Sequence of chain A:
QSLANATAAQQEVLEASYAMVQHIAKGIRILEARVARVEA

Contacts between the two chains:
Residue I29 in chain A is in contact with residue G28 in chain B (closest heavy-atom distance 4.8 Å).
Residue T8 in chain A is in contact with residue T8 in chain B (closest heavy-atom distance 4.3 Å).
Residue T8 in chain A interacts with residue L4 in chain B (closest heavy-atom distance 3.7 Å).
Residue V36 in chain A contacts residue R35 in chain B (closest heavy-atom distance 4.0 Å).
Residue V22 in chain A interacts with residue V22 in chain B (closest heavy-atom distance 4.2 Å).
Residue Y19 in chain A is in contact with residue M21 in chain B (closest heavy-atom distance 4.5 Å).
Residue I25 in chain A is in contact with residue I25 in chain B (closest heavy-atom distance 3.8 Å).
Residue V36 in chain A interacts with residue V36 in chain B (closest heavy-atom distance 3.8 Å).
Residue L15 in chain A contacts residue V14 in chain B (closest heavy-atom distance 3.8 Å).
Residue L32 in chain A contacts residue L32 in chain B (closest heavy-atom distance 3.8 Å).
Residue A37 in chain A contacts residue R35 in chain B (closest heavy-atom distance 4.0 Å).
Residue V36 in chain A is in contact with residue V39 in chain B (closest heavy-atom distance 5.0 Å).
Residue V22 in chain A contacts residue M21 in chain B (closest heavy-atom distance 3.8 Å).
Residue I29 in chain A contacts residue I25 in chain B (closest heavy-atom distance 3.4 Å).
Residue Q12 in chain A interacts with residue Q11 in chain B (closest heavy-atom distance 3.0 Å).
Residue E33 in chain A interacts with residue L32 in chain B (closest heavy-atom distance 3.9 Å).
Residue T8 in chain A interacts with residue A7 in chain B (closest heavy-atom distance 4.4 Å).
Residue A5 in chain A interacts with residue L4 in chain B (closest heavy-atom distance 3.7 Å).
Residue E40 in chain A is in contact with residue R35 in chain B (closest heavy-atom distance 2.9 Å).
Residue I29 in chain A contacts residue L32 in chain B (closest heavy-atom distance 4.3 Å).
Residue E33 in chain A is in contact with residue R35 in chain B (closest heavy-atom distance 2.8 Å).
Residue I29 in chain A contacts residue I29 in chain B (closest heavy-atom distance 3.7 Å).
Residue S18 in chain A is in contact with residue S18 in chain B (closest heavy-atom distance 4.5 Å).
Residue L4 in chain A contacts residue L4 in chain B (closest heavy-atom distance 3.4 Å).
Residue T8 in chain A contacts residue Q11 in chain B (closest heavy-atom distance 3.0 Å).
Residue Q11 in chain A contacts residue Q11 in chain B (closest heavy-atom distance 3.7 Å).
Residue V39 in chain A is in contact with residue V39 in chain B (closest heavy-atom distance 3.1 Å).
Residue L15 in chain A interacts with residue L15 in chain B (closest heavy-atom distance 3.8 Å).
Residue A26 in chain A interacts with residue I25 in chain B (closest heavy-atom distance 4.4 Å).
Residue L15 in chain A is in contact with residue Q11 in chain B (closest heavy-atom distance 3.8 Å).
Residue V36 in chain A contacts residue L32 in chain B (closest heavy-atom distance 3.6 Å).
Residue E40 in chain A contacts residue V39 in chain B (closest heavy-atom distance 3.7 Å).
Residue V22 in chain A is in contact with residue I25 in chain B (closest heavy-atom distance 3.2 Å).

Sequence of chain B:
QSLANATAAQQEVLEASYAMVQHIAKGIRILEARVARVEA

The following describes two proteins that form a bound complex.